Residue-level contacts at the interface:
Residue G20 in the second protein contacts residue C16 in the first protein (closest heavy-atom distance 2.4 Å).
Residue I63 in the second protein contacts residue D66 in the first protein (closest heavy-atom distance 3.3 Å).
Residue L61 in the second protein contacts residue S64 in the first protein (closest heavy-atom distance 1.9 Å).
Residue C16 in the second protein is in contact with residue S19 in the first protein (closest heavy-atom distance 0.9 Å).
Residue F21 in the second protein contacts residue R65 in the first protein (closest heavy-atom distance 2.9 Å).
Residue T17 in the second protein is in contact with residue G20 in the first protein (closest heavy-atom distance 3.7 Å).
Residue D66 in the second protein interacts with residue V18 in the first protein (closest heavy-atom distance 3.2 Å).
Residue I63 in the second protein is in contact with residue I63 in the first protein (closest heavy-atom distance 1.6 Å).
Residue V18 in the second protein contacts residue S19 in the first protein (closest heavy-atom distance 2.8 Å).
Residue S64 in the second protein interacts with residue S62 in the first protein (closest heavy-atom distance 1.7 Å).
Residue V18 in the second protein interacts with residue C16 in the first protein (closest heavy-atom distance 0.8 Å).
Residue D66 in the second protein contacts residue I63 in the first protein (closest heavy-atom distance 3.3 Å).
Residue T17 in the second protein interacts with residue C16 in the first protein (closest heavy-atom distance 1.6 Å).
Residue R65 in the second protein contacts residue I63 in the first protein (closest heavy-atom distance 1.9 Å).
Residue V18 in the second protein interacts with residue T17 in the first protein (closest heavy-atom distance 3.2 Å).
Residue R65 in the second protein contacts residue S22 in the first protein (closest heavy-atom distance 0.7 Å).
Residue S64 in the second protein is in contact with residue L61 in the first protein (closest heavy-atom distance 1.9 Å).
Residue T17 in the second protein is in contact with residue S19 in the first protein (closest heavy-atom distance 0.6 Å).
Residue V18 in the second protein contacts residue T15 in the first protein (closest heavy-atom distance 1.3 Å).
Residue I63 in the second protein contacts residue L61 in the first protein (closest heavy-atom distance 3.6 Å).
Residue S64 in the second protein contacts residue T67 in the first protein (closest heavy-atom distance 2.9 Å).
Residue I63 in the second protein interacts with residue R65 in the first protein (closest heavy-atom distance 1.9 Å).
Residue S64 in the second protein contacts residue I63 in the first protein (closest heavy-atom distance 0.7 Å).
Residue S19 in the second protein contacts residue V18 in the first protein (closest heavy-atom distance 2.8 Å).
Residue S22 in the second protein contacts residue R65 in the first protein (closest heavy-atom distance 0.7 Å).
Residue T17 in the second protein contacts residue Y87 in the first protein (closest heavy-atom distance 1.2 Å).
Residue L61 in the second protein is in contact with residue I63 in the first protein (closest heavy-atom distance 3.6 Å).
Residue R65 in the second protein contacts residue D66 in the first protein (closest heavy-atom distance 1.8 Å).
Residue R65 in the second protein interacts with residue L23 in the first protein (closest heavy-atom distance 1.7 Å).
Residue S64 in the second protein interacts with residue R65 in the first protein (closest heavy-atom distance 2.1 Å).
Residue R65 in the second protein contacts residue S24 in the first protein (closest heavy-atom distance 3.4 Å).
Residue D66 in the second protein contacts residue S64 in the first protein (closest heavy-atom distance 2.2 Å).
Residue T17 in the second protein contacts residue V18 in the first protein (closest heavy-atom distance 3.2 Å).
Residue S24 in the second protein interacts with residue R65 in the first protein (closest heavy-atom distance 3.4 Å).
Residue V18 in the second protein interacts with residue D66 in the first protein (closest heavy-atom distance 3.2 Å).
Residue D66 in the second protein is in contact with residue R65 in the first protein (closest heavy-atom distance 1.8 Å).
Residue Y87 in the second protein interacts with residue T17 in the first protein (closest heavy-atom distance 1.2 Å).
Residue S64 in the second protein contacts residue D66 in the first protein (closest heavy-atom distance 2.2 Å).
Residue R65 in the second protein contacts residue F21 in the first protein (closest heavy-atom distance 2.9 Å).
Residue L23 in the second protein contacts residue R65 in the first protein (closest heavy-atom distance 1.7 Å).
Residue I63 in the second protein is in contact with residue S64 in the first protein (closest heavy-atom distance 0.7 Å).
Residue C16 in the second protein interacts with residue G20 in the first protein (closest heavy-atom distance 2.4 Å).
Residue R65 in the second protein is in contact with residue S64 in the first protein (closest heavy-atom distance 2.1 Å).
Residue T17 in the second protein contacts residue T15 in the first protein (closest heavy-atom distance 0.4 Å).
Residue C16 in the second protein is in contact with residue Y87 in the first protein (closest heavy-atom distance 3.7 Å).
Residue S19 in the second protein is in contact with residue C16 in the first protein (closest heavy-atom distance 0.9 Å).
Residue S62 in the second protein is in contact with residue R65 in the first protein (closest heavy-atom distance 1.4 Å).
Residue G20 in the second protein contacts residue T17 in the first protein (closest heavy-atom distance 3.7 Å).
Residue T15 in the second protein contacts residue V18 in the first protein (closest heavy-atom distance 1.3 Å).
Residue S62 in the second protein contacts residue S64 in the first protein (closest heavy-atom distance 1.7 Å).
Residue T15 in the second protein interacts with residue T17 in the first protein (closest heavy-atom distance 0.4 Å).
Residue V18 in the second protein interacts with residue L14 in the first protein (closest heavy-atom distance 2.8 Å).
Residue S19 in the second protein is in contact with residue T17 in the first protein (closest heavy-atom distance 0.6 Å).
Residue C16 in the second protein interacts with residue T17 in the first protein (closest heavy-atom distance 1.6 Å).
Residue R65 in the second protein interacts with residue S62 in the first protein (closest heavy-atom distance 1.4 Å).
Residue L14 in the second protein contacts residue V18 in the first protein (closest heavy-atom distance 2.8 Å).
Residue S64 in the second protein contacts residue S64 in the first protein (closest heavy-atom distance 1.8 Å).
Residue C16 in the second protein contacts residue V18 in the first protein (closest heavy-atom distance 0.8 Å).
Residue T67 in the second protein contacts residue S64 in the first protein (closest heavy-atom distance 2.9 Å).
Residue D66 in the second protein interacts with residue D66 in the first protein (closest heavy-atom distance 1.3 Å).

Sequence of the second protein:
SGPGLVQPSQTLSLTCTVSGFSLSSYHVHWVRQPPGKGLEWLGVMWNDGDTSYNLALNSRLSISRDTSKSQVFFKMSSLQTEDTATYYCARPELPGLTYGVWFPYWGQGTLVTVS

Sequence of the first protein:
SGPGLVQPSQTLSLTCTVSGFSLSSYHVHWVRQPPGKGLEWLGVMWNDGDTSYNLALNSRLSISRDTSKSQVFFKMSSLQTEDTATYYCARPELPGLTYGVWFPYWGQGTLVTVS

These two protein chains interact to form a complex.